Sequence of protein 1:
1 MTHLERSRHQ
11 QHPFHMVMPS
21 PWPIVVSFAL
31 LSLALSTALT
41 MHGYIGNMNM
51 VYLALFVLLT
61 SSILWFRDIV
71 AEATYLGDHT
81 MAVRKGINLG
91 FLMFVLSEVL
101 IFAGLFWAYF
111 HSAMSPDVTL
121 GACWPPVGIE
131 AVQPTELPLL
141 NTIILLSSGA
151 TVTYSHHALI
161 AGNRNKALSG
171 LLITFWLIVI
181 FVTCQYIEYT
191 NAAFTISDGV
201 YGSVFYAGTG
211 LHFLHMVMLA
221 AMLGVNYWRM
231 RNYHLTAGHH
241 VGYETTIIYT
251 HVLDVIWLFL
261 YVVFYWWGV

This data describes a binding interaction between two proteins.

Sequence of protein 2:
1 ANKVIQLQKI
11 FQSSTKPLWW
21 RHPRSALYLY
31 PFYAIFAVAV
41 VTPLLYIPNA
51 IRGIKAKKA

Residue-level contacts at the interface:
Residue R67 in protein 1 is in contact with residue W19 in protein 2 (closest heavy-atom distance 3.4 Å).
Residue Y44 in protein 1 contacts residue I54 in protein 2 (closest heavy-atom distance 4.0 Å).
Residue Y233 in protein 1 contacts residue V4 in protein 2 (closest heavy-atom distance 3.7 Å).
Residue Y44 in protein 1 contacts residue N49 in protein 2 (closest heavy-atom distance 3.9 Å).
Residue V25 in protein 1 interacts with residue F36 in protein 2 (closest heavy-atom distance 3.7 Å).
Residue R67 in protein 1 is in contact with residue H22 in protein 2 (closest heavy-atom distance 3.7 Å).
Residue Y75 in protein 1 is in contact with residue Q12 in protein 2 (closest heavy-atom distance 3.1 Å).
Residue L35 in protein 1 is in contact with residue I47 in protein 2 (closest heavy-atom distance 3.7 Å).
Residue Y75 in protein 1 interacts with residue L7 in protein 2 (closest heavy-atom distance 3.6 Å).
Residue Y75 in protein 1 is in contact with residue V4 in protein 2 (closest heavy-atom distance 3.9 Å).
Residue V25 in protein 1 contacts residue F32 in protein 2 (closest heavy-atom distance 3.6 Å).
Residue P19 in protein 1 interacts with residue W19 in protein 2 (closest heavy-atom distance 3.2 Å).
Residue V57 in protein 1 is in contact with residue A39 in protein 2 (closest heavy-atom distance 3.7 Å).
Residue L76 in protein 1 is in contact with residue F11 in protein 2 (closest heavy-atom distance 4.0 Å).
Residue Y75 in protein 1 interacts with residue F11 in protein 2 (closest heavy-atom distance 3.6 Å).
Residue L39 in protein 1 interacts with residue Y46 in protein 2 (closest heavy-atom distance 3.5 Å).
Residue F28 in protein 1 is in contact with residue V40 in protein 2 (closest heavy-atom distance 3.9 Å).
Residue Y233 in protein 1 contacts residue A1 in protein 2 (closest heavy-atom distance 4.0 Å).
Residue P21 in protein 1 contacts residue W19 in protein 2 (closest heavy-atom distance 3.5 Å).
Residue T74 in protein 1 interacts with residue Q8 in protein 2 (closest heavy-atom distance 3.6 Å).
Residue M18 in protein 1 is in contact with residue L18 in protein 2 (closest heavy-atom distance 3.9 Å).
Residue T74 in protein 1 interacts with residue V4 in protein 2 (closest heavy-atom distance 3.9 Å).
Residue M18 in protein 1 is in contact with residue R21 in protein 2 (closest heavy-atom distance 3.6 Å).
Residue L53 in protein 1 interacts with residue I35 in protein 2 (closest heavy-atom distance 3.7 Å).
Residue L53 in protein 1 contacts residue V38 in protein 2 (closest heavy-atom distance 4.0 Å).
Residue L64 in protein 1 is in contact with residue F32 in protein 2 (closest heavy-atom distance 3.8 Å).
Residue A71 in protein 1 interacts with residue F11 in protein 2 (closest heavy-atom distance 3.5 Å).
Residue V57 in protein 1 is in contact with residue I35 in protein 2 (closest heavy-atom distance 3.7 Å).
Residue H42 in protein 1 contacts residue K55 in protein 2 (closest heavy-atom distance 2.9 Å).
Residue E72 in protein 1 interacts with residue L18 in protein 2 (closest heavy-atom distance 3.8 Å).
Residue G46 in protein 1 interacts with residue A56 in protein 2 (closest heavy-atom distance 3.4 Å).
Residue Y75 in protein 1 contacts residue Q8 in protein 2 (closest heavy-atom distance 3.4 Å).
Residue G43 in protein 1 interacts with residue K55 in protein 2 (closest heavy-atom distance 3.8 Å).
Residue L35 in protein 1 interacts with residue L44 in protein 2 (closest heavy-atom distance 3.8 Å).
Residue Y233 in protein 1 interacts with residue N2 in protein 2 (closest heavy-atom distance 3.6 Å).
Residue L76 in protein 1 interacts with residue R21 in protein 2 (closest heavy-atom distance 3.8 Å).
Residue Y44 in protein 1 interacts with residue A56 in protein 2 (closest heavy-atom distance 3.4 Å).
Residue L53 in protein 1 is in contact with residue A39 in protein 2 (closest heavy-atom distance 3.7 Å).
Residue N232 in protein 1 is in contact with residue A1 in protein 2 (closest heavy-atom distance 3.6 Å).
Residue N232 in protein 1 interacts with residue V4 in protein 2 (closest heavy-atom distance 3.9 Å).
Residue F28 in protein 1 is in contact with residue F36 in protein 2 (closest heavy-atom distance 3.6 Å).
Residue G43 in protein 1 interacts with residue A56 in protein 2 (closest heavy-atom distance 2.9 Å).
Residue V57 in protein 1 is in contact with residue F36 in protein 2 (closest heavy-atom distance 3.6 Å).
Residue S20 in protein 1 interacts with residue W19 in protein 2 (closest heavy-atom distance 3.7 Å).
Residue I45 in protein 1 contacts residue Y46 in protein 2 (closest heavy-atom distance 3.6 Å).
Residue S61 in protein 1 is in contact with residue F32 in protein 2 (closest heavy-atom distance 3.3 Å).
Residue L35 in protein 1 is in contact with residue P43 in protein 2 (closest heavy-atom distance 3.9 Å).
Residue T60 in protein 1 is in contact with residue F32 in protein 2 (closest heavy-atom distance 3.2 Å).
Residue D68 in protein 1 contacts residue W19 in protein 2 (closest heavy-atom distance 3.9 Å).
Residue W22 in protein 1 interacts with residue W19 in protein 2 (closest heavy-atom distance 3.5 Å).
Residue R67 in protein 1 contacts residue S25 in protein 2 (closest heavy-atom distance 2.8 Å).
Residue I45 in protein 1 contacts residue A56 in protein 2 (closest heavy-atom distance 3.6 Å).
Residue Y44 in protein 1 is in contact with residue A50 in protein 2 (closest heavy-atom distance 3.6 Å).
Residue M50 in protein 1 interacts with residue A39 in protein 2 (closest heavy-atom distance 3.8 Å).
Residue W22 in protein 1 interacts with residue F32 in protein 2 (closest heavy-atom distance 3.6 Å).
Residue M50 in protein 1 is in contact with residue T42 in protein 2 (closest heavy-atom distance 3.1 Å).
Residue Y44 in protein 1 is in contact with residue K55 in protein 2 (closest heavy-atom distance 4.0 Å).
Residue M50 in protein 1 interacts with residue P43 in protein 2 (closest heavy-atom distance 3.7 Å).
Residue D68 in protein 1 interacts with residue L18 in protein 2 (closest heavy-atom distance 3.7 Å).
Residue S32 in protein 1 interacts with residue A39 in protein 2 (closest heavy-atom distance 3.3 Å).